Sequence of the first protein:
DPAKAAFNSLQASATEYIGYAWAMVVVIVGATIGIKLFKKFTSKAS

Residue-level contacts at the interface:
Residue A49 in the first protein interacts with residue M28 in the second protein (closest heavy-atom distance 4.0 Å).
Residue L41 in the first protein interacts with residue A18 in the second protein (closest heavy-atom distance 3.8 Å).
Residue L41 in the first protein interacts with residue Y21 in the second protein (closest heavy-atom distance 4.4 Å).
Residue F45 in the first protein interacts with residue A25 in the second protein (closest heavy-atom distance 4.0 Å).
Residue F45 in the first protein contacts residue I22 in the second protein (closest heavy-atom distance 3.5 Å).
Residue I39 in the first protein interacts with residue Y21 in the second protein (closest heavy-atom distance 4.9 Å).
Residue A49 in the first protein is in contact with residue V29 in the second protein (closest heavy-atom distance 3.5 Å).
Residue A49 in the first protein is in contact with residue A25 in the second protein (closest heavy-atom distance 3.6 Å).
Residue F42 in the first protein is in contact with residue Y21 in the second protein (closest heavy-atom distance 3.8 Å).
Residue T46 in the first protein contacts residue M28 in the second protein (closest heavy-atom distance 4.9 Å).
Residue F45 in the first protein contacts residue Y21 in the second protein (closest heavy-atom distance 3.8 Å).
Residue V30 in the first protein is in contact with residue P6 in the second protein (closest heavy-atom distance 4.5 Å).
Residue W26 in the first protein is in contact with residue A7 in the second protein (closest heavy-atom distance 3.7 Å).
Residue W26 in the first protein contacts residue P6 in the second protein (closest heavy-atom distance 4.2 Å).
Residue S50 in the first protein interacts with residue I32 in the second protein (closest heavy-atom distance 4.8 Å).
Residue V30 in the first protein is in contact with residue A10 in the second protein (closest heavy-atom distance 3.8 Å).
Residue G34 in the first protein contacts residue L14 in the second protein (closest heavy-atom distance 3.8 Å).
Residue S50 in the first protein is in contact with residue M28 in the second protein (closest heavy-atom distance 3.2 Å).
Residue F45 in the first protein interacts with residue A18 in the second protein (closest heavy-atom distance 4.4 Å).
Residue V33 in the first protein interacts with residue L14 in the second protein (closest heavy-atom distance 4.4 Å).
Residue I37 in the first protein is in contact with residue L14 in the second protein (closest heavy-atom distance 3.9 Å).
Residue A49 in the first protein is in contact with residue I32 in the second protein (closest heavy-atom distance 4.8 Å).
Residue G38 in the first protein is in contact with residue Y21 in the second protein (closest heavy-atom distance 3.4 Å).

Sequence of the second protein:
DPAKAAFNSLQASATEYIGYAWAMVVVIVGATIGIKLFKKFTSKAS

These two protein chains interact to form a complex.